Sequence of protein 1:
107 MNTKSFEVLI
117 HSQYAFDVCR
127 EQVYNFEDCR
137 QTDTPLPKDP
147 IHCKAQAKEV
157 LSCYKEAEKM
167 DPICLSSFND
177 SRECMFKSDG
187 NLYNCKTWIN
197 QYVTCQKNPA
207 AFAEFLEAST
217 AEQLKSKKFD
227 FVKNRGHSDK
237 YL

Interface contacts:
Residue Y155 in protein 2 interacts with residue K144 in protein 1 (closest heavy-atom distance 4.8 Å).
Residue M167 in protein 2 contacts residue K236 in protein 1 (closest heavy-atom distance 4.8 Å).
Residue Y155 in protein 2 interacts with residue R136 in protein 1 (closest heavy-atom distance 4.7 Å).
Residue Y159 in protein 2 interacts with residue E133 in protein 1 (closest heavy-atom distance 3.2 Å).
Residue Y155 in protein 2 contacts residue P146 in protein 1 (closest heavy-atom distance 3.9 Å).
Residue Y155 in protein 2 interacts with residue P143 in protein 1 (closest heavy-atom distance 4.3 Å).
Residue D157 in protein 2 is in contact with residue R136 in protein 1 (closest heavy-atom distance 3.4 Å).
Residue Y159 in protein 2 contacts residue R136 in protein 1 (closest heavy-atom distance 3.4 Å).
Residue D157 in protein 2 is in contact with residue P143 in protein 1 (closest heavy-atom distance 3.3 Å).
Residue Y159 in protein 2 interacts with residue F132 in protein 1 (closest heavy-atom distance 4.4 Å).
Residue M167 in protein 2 contacts residue Y237 in protein 1 (closest heavy-atom distance 3.7 Å).

Sequence of protein 2:
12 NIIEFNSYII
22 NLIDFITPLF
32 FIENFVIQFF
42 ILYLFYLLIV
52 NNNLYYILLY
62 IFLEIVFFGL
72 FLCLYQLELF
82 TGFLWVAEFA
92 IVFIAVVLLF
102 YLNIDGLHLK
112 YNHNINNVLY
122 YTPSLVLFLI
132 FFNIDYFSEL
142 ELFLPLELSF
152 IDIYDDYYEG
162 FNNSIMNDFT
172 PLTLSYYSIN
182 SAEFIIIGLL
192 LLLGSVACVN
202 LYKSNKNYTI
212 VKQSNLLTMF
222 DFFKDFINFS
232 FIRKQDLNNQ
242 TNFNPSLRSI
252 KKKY

This data describes a binding interaction between two proteins.